Sequence of chain A:
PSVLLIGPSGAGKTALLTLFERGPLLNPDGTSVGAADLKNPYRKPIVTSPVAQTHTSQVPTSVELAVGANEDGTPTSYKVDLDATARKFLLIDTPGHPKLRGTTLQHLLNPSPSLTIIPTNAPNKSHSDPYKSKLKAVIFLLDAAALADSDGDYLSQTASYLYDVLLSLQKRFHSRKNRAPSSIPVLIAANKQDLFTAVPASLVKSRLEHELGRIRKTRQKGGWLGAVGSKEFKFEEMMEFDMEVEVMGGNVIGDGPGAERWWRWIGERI

The following describes two proteins that form a bound complex.

Sequence of chain B:
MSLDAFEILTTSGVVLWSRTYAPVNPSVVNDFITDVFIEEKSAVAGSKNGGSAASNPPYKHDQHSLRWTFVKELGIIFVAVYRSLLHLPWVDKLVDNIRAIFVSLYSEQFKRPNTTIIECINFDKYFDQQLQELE

Residue-level contacts at the interface:
Residue L35 in chain A is in contact with residue I125 in chain B (closest heavy-atom distance 3.4 Å).
Residue K112 in chain A is in contact with residue I46 in chain B (closest heavy-atom distance 3.3 Å).
Residue E31 in chain A interacts with residue I125 in chain B (closest heavy-atom distance 3.7 Å).
Residue V69 in chain A is in contact with residue S20 in chain B (closest heavy-atom distance 3.3 Å).
Residue Q68 in chain A interacts with residue S20 in chain B (closest heavy-atom distance 4.2 Å).
Residue H65 in chain A is in contact with residue P34 in chain B (closest heavy-atom distance 3.5 Å).
Residue P55 in chain A interacts with residue E127 in chain B (closest heavy-atom distance 3.0 Å).
Residue T64 in chain A is in contact with residue G21 in chain B (closest heavy-atom distance 3.3 Å).
Residue V57 in chain A contacts residue I125 in chain B (closest heavy-atom distance 4.2 Å).
Residue H65 in chain A interacts with residue V23 in chain B (closest heavy-atom distance 4.2 Å).
Residue E31 in chain A contacts residue N122 in chain B (closest heavy-atom distance 4.1 Å).
Residue S72 in chain A contacts residue P121 in chain B (closest heavy-atom distance 4.2 Å).
Residue V73 in chain A is in contact with residue N122 in chain B (closest heavy-atom distance 3.1 Å).
Residue H65 in chain A interacts with residue V37 in chain B (closest heavy-atom distance 3.6 Å).
Residue L113 in chain A interacts with residue I46 in chain B (closest heavy-atom distance 3.6 Å).
Residue H65 in chain A interacts with residue E15 in chain B (closest heavy-atom distance 2.4 Å).
Residue S144 in chain A contacts residue P121 in chain B (closest heavy-atom distance 4.0 Å).
Residue S144 in chain A is in contact with residue K119 in chain B (closest heavy-atom distance 3.0 Å).
Residue Q63 in chain A is in contact with residue E15 in chain B (closest heavy-atom distance 3.5 Å).
Residue E74 in chain A contacts residue T123 in chain B (closest heavy-atom distance 3.0 Å).
Residue T64 in chain A contacts residue V22 in chain B (closest heavy-atom distance 4.0 Å).
Residue V69 in chain A interacts with residue T19 in chain B (closest heavy-atom distance 3.6 Å).
Residue N134 in chain A contacts residue E81 in chain B (closest heavy-atom distance 3.6 Å).
Residue T58 in chain A contacts residue I129 in chain B (closest heavy-atom distance 3.5 Å).
Residue T24 in chain A interacts with residue V22 in chain B (closest heavy-atom distance 3.9 Å).
Residue H110 in chain A interacts with residue E47 in chain B (closest heavy-atom distance 2.8 Å).
Residue S72 in chain A contacts residue N122 in chain B (closest heavy-atom distance 3.7 Å).
Residue H110 in chain A interacts with residue T42 in chain B (closest heavy-atom distance 3.5 Å).
Residue P55 in chain A contacts residue I125 in chain B (closest heavy-atom distance 3.9 Å).
Residue S19 in chain A contacts residue Y67 in chain B (closest heavy-atom distance 2.9 Å).
Residue N134 in chain A contacts residue K80 in chain B (closest heavy-atom distance 3.4 Å).
Residue T28 in chain A contacts residue V22 in chain B (closest heavy-atom distance 4.0 Å).
Residue H65 in chain A contacts residue I41 in chain B (closest heavy-atom distance 3.9 Å).
Residue S67 in chain A interacts with residue S20 in chain B (closest heavy-atom distance 3.0 Å).
Residue R53 in chain A contacts residue E127 in chain B (closest heavy-atom distance 2.5 Å).
Residue D106 in chain A interacts with residue S20 in chain B (closest heavy-atom distance 3.6 Å).
Residue T66 in chain A contacts residue I41 in chain B (closest heavy-atom distance 3.0 Å).
Residue Q68 in chain A interacts with residue T19 in chain B (closest heavy-atom distance 3.3 Å).
Residue Q68 in chain A is in contact with residue I46 in chain B (closest heavy-atom distance 4.0 Å).
Residue T66 in chain A interacts with residue N38 in chain B (closest heavy-atom distance 2.9 Å).
Residue P111 in chain A contacts residue Y67 in chain B (closest heavy-atom distance 3.8 Å).
Residue E31 in chain A contacts residue T123 in chain B (closest heavy-atom distance 2.4 Å).
Residue T71 in chain A is in contact with residue S20 in chain B (closest heavy-atom distance 2.0 Å).
Residue T71 in chain A interacts with residue T124 in chain B (closest heavy-atom distance 4.0 Å).
Residue I56 in chain A contacts residue E127 in chain B (closest heavy-atom distance 2.1 Å).
Residue H110 in chain A contacts residue I46 in chain B (closest heavy-atom distance 3.3 Å).
Residue T24 in chain A interacts with residue S20 in chain B (closest heavy-atom distance 3.5 Å).
Residue Q63 in chain A contacts residue V22 in chain B (closest heavy-atom distance 3.9 Å).
Residue E74 in chain A is in contact with residue N122 in chain B (closest heavy-atom distance 2.5 Å).
Residue Q63 in chain A is in contact with residue S26 in chain B (closest heavy-atom distance 2.8 Å).
Residue T66 in chain A is in contact with residue G21 in chain B (closest heavy-atom distance 4.2 Å).
Residue Q68 in chain A contacts residue F45 in chain B (closest heavy-atom distance 3.2 Å).
Residue H65 in chain A contacts residue G21 in chain B (closest heavy-atom distance 2.9 Å).
Residue T64 in chain A interacts with residue V23 in chain B (closest heavy-atom distance 3.5 Å).
Residue Q63 in chain A interacts with residue V23 in chain B (closest heavy-atom distance 2.9 Å).
Residue E31 in chain A is in contact with residue T124 in chain B (closest heavy-atom distance 3.1 Å).
Residue H110 in chain A is in contact with residue Y67 in chain B (closest heavy-atom distance 3.7 Å).
Residue L27 in chain A contacts residue T124 in chain B (closest heavy-atom distance 4.1 Å).
Residue H145 in chain A interacts with residue P121 in chain B (closest heavy-atom distance 3.9 Å).
Residue H65 in chain A contacts residue N38 in chain B (closest heavy-atom distance 4.0 Å).